Sequence of protein 2:
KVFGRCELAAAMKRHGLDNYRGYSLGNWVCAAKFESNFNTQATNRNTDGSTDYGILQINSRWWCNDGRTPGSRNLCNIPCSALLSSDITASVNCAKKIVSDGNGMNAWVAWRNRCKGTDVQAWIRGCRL

Residue-level contacts at the interface:
Residue G55 in protein 1 is in contact with residue D48 in protein 2 (closest heavy-atom distance 3.8 Å).
Residue S105 in protein 1 interacts with residue D52 in protein 2 (closest heavy-atom distance 3.5 Å).
Residue S105 in protein 1 interacts with residue A110 in protein 2 (closest heavy-atom distance 4.6 Å).
Residue Y106 in protein 1 is in contact with residue T47 in protein 2 (closest heavy-atom distance 3.3 Å).
Residue I102 in protein 1 interacts with residue N103 in protein 2 (closest heavy-atom distance 3.0 Å).
Residue A104 in protein 1 interacts with residue A107 in protein 2 (closest heavy-atom distance 2.8 Å).
Residue I57 in protein 1 contacts residue T47 in protein 2 (closest heavy-atom distance 3.8 Å).
Residue Y106 in protein 1 interacts with residue N46 in protein 2 (closest heavy-atom distance 3.2 Å).
Residue A104 in protein 1 contacts residue W108 in protein 2 (closest heavy-atom distance 3.4 Å).
Residue Y107 in protein 1 interacts with residue R112 in protein 2 (closest heavy-atom distance 3.9 Å).
Residue S100 in protein 1 contacts residue N103 in protein 2 (closest heavy-atom distance 4.6 Å).
Residue A104 in protein 1 interacts with residue N59 in protein 2 (closest heavy-atom distance 2.6 Å).
Residue S105 in protein 1 is in contact with residue E35 in protein 2 (closest heavy-atom distance 2.8 Å).
Residue I102 in protein 1 interacts with residue I98 in protein 2 (closest heavy-atom distance 4.5 Å).
Residue S105 in protein 1 is in contact with residue V109 in protein 2 (closest heavy-atom distance 3.3 Å).
Residue Y118 in protein 1 interacts with residue K116 in protein 2 (closest heavy-atom distance 2.8 Å).
Residue Y103 in protein 1 is in contact with residue A107 in protein 2 (closest heavy-atom distance 3.3 Å).
Residue A104 in protein 1 is in contact with residue Q57 in protein 2 (closest heavy-atom distance 3.4 Å).
Residue Y103 in protein 1 contacts residue W63 in protein 2 (closest heavy-atom distance 2.9 Å).
Residue Y103 in protein 1 is in contact with residue W62 in protein 2 (closest heavy-atom distance 4.7 Å).
Residue E108 in protein 1 interacts with residue T47 in protein 2 (closest heavy-atom distance 4.0 Å).
Residue I57 in protein 1 is in contact with residue D48 in protein 2 (closest heavy-atom distance 4.0 Å).
Residue M53 in protein 1 interacts with residue W62 in protein 2 (closest heavy-atom distance 4.0 Å).
Residue A104 in protein 1 is in contact with residue I98 in protein 2 (closest heavy-atom distance 3.9 Å).
Residue A104 in protein 1 interacts with residue I58 in protein 2 (closest heavy-atom distance 3.4 Å).
Residue A104 in protein 1 interacts with residue W63 in protein 2 (closest heavy-atom distance 3.5 Å).
Residue Y118 in protein 1 interacts with residue N106 in protein 2 (closest heavy-atom distance 4.5 Å).
Residue H111 in protein 1 interacts with residue N113 in protein 2 (closest heavy-atom distance 4.5 Å).
Residue S105 in protein 1 interacts with residue N59 in protein 2 (closest heavy-atom distance 4.5 Å).
Residue Y106 in protein 1 is in contact with residue V109 in protein 2 (closest heavy-atom distance 3.3 Å).
Residue P31 in protein 1 interacts with residue W62 in protein 2 (closest heavy-atom distance 4.1 Å).
Residue M53 in protein 1 is in contact with residue R61 in protein 2 (closest heavy-atom distance 4.3 Å).
Residue I102 in protein 1 contacts residue L75 in protein 2 (closest heavy-atom distance 4.5 Å).
Residue S105 in protein 1 contacts residue A107 in protein 2 (closest heavy-atom distance 3.7 Å).
Residue Y32 in protein 1 is in contact with residue W62 in protein 2 (closest heavy-atom distance 3.1 Å).
Residue T101 in protein 1 interacts with residue A107 in protein 2 (closest heavy-atom distance 4.3 Å).
Residue Y106 in protein 1 is in contact with residue D48 in protein 2 (closest heavy-atom distance 3.5 Å).
Residue Y106 in protein 1 contacts residue D52 in protein 2 (closest heavy-atom distance 2.8 Å).
Residue S105 in protein 1 is in contact with residue W108 in protein 2 (closest heavy-atom distance 3.8 Å).
Residue I29 in protein 1 is in contact with residue W62 in protein 2 (closest heavy-atom distance 4.4 Å).
Residue G54 in protein 1 interacts with residue R73 in protein 2 (closest heavy-atom distance 4.0 Å).
Residue T101 in protein 1 contacts residue N103 in protein 2 (closest heavy-atom distance 3.9 Å).
Residue I102 in protein 1 interacts with residue A107 in protein 2 (closest heavy-atom distance 3.9 Å).
Residue G30 in protein 1 interacts with residue W62 in protein 2 (closest heavy-atom distance 4.3 Å).
Residue M53 in protein 1 is in contact with residue R73 in protein 2 (closest heavy-atom distance 4.5 Å).
Residue Y103 in protein 1 is in contact with residue R112 in protein 2 (closest heavy-atom distance 3.5 Å).
Residue I29 in protein 1 is in contact with residue D101 in protein 2 (closest heavy-atom distance 4.0 Å).
Residue I102 in protein 1 is in contact with residue W62 in protein 2 (closest heavy-atom distance 3.5 Å).
Residue G54 in protein 1 interacts with residue R61 in protein 2 (closest heavy-atom distance 4.3 Å).
Residue Y103 in protein 1 interacts with residue V109 in protein 2 (closest heavy-atom distance 4.5 Å).
Residue Y103 in protein 1 is in contact with residue N106 in protein 2 (closest heavy-atom distance 3.7 Å).
Residue S105 in protein 1 is in contact with residue Q57 in protein 2 (closest heavy-atom distance 3.2 Å).
Residue A104 in protein 1 contacts residue D52 in protein 2 (closest heavy-atom distance 4.5 Å).
Residue Y107 in protein 1 interacts with residue V109 in protein 2 (closest heavy-atom distance 4.0 Å).
Residue G55 in protein 1 interacts with residue R61 in protein 2 (closest heavy-atom distance 3.5 Å).
Residue Y118 in protein 1 interacts with residue R112 in protein 2 (closest heavy-atom distance 3.1 Å).
Residue Y106 in protein 1 is in contact with residue S50 in protein 2 (closest heavy-atom distance 3.9 Å).
Residue Y106 in protein 1 is in contact with residue N59 in protein 2 (closest heavy-atom distance 4.0 Å).
Residue I102 in protein 1 is in contact with residue W63 in protein 2 (closest heavy-atom distance 3.2 Å).
Residue I29 in protein 1 contacts residue L75 in protein 2 (closest heavy-atom distance 3.8 Å).

Sequence of protein 1:
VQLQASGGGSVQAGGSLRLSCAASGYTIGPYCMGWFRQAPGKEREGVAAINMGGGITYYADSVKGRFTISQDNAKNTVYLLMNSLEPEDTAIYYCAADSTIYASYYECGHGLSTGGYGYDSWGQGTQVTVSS

These two protein chains interact to form a complex.